Sequence of protein 1:
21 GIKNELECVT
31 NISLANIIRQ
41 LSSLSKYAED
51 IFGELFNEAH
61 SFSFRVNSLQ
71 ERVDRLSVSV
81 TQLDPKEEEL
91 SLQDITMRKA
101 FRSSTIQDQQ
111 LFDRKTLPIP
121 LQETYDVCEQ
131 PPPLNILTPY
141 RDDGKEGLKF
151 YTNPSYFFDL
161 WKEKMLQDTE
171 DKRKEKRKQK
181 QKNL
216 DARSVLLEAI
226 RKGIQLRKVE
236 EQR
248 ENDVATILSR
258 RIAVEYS

Sequence of protein 2:
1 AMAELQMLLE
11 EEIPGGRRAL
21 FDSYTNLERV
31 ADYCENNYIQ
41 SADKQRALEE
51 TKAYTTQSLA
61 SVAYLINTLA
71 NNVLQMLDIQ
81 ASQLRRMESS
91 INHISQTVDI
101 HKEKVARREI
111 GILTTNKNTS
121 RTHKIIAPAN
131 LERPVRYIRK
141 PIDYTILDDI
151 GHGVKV

These two protein chains interact to form a complex.

Contacts between the two chains:
Residue E88 in protein 1 contacts residue R108 in protein 2 (closest heavy-atom distance 2.7 Å).
Residue K86 in protein 1 is in contact with residue R108 in protein 2 (closest heavy-atom distance 3.6 Å).
Residue L69 in protein 1 contacts residue M87 in protein 2 (closest heavy-atom distance 3.8 Å).
Residue L41 in protein 1 interacts with residue S58 in protein 2 (closest heavy-atom distance 3.7 Å).
Residue F56 in protein 1 is in contact with residue R17 in protein 2 (closest heavy-atom distance 3.4 Å).
Residue R39 in protein 1 is in contact with residue A31 in protein 2 (closest heavy-atom distance 3.6 Å).
Residue A59 in protein 1 contacts residue Q80 in protein 2 (closest heavy-atom distance 2.9 Å).
Residue L41 in protein 1 interacts with residue L27 in protein 2 (closest heavy-atom distance 3.8 Å).
Residue K46 in protein 1 interacts with residue Y24 in protein 2 (closest heavy-atom distance 3.6 Å).
Residue E27 in protein 1 interacts with residue Q45 in protein 2 (closest heavy-atom distance 3.9 Å).
Residue V66 in protein 1 contacts residue Q83 in protein 2 (closest heavy-atom distance 3.8 Å).
Residue N31 in protein 1 contacts residue Y38 in protein 2 (closest heavy-atom distance 3.3 Å).
Residue V73 in protein 1 is in contact with residue I94 in protein 2 (closest heavy-atom distance 3.3 Å).
Residue R39 in protein 1 is in contact with residue D32 in protein 2 (closest heavy-atom distance 2.8 Å).
Residue A48 in protein 1 is in contact with residue L20 in protein 2 (closest heavy-atom distance 3.7 Å).
Residue F56 in protein 1 interacts with residue L9 in protein 2 (closest heavy-atom distance 3.5 Å).
Residue I38 in protein 1 is in contact with residue T55 in protein 2 (closest heavy-atom distance 3.6 Å).
Residue V80 in protein 1 contacts residue T97 in protein 2 (closest heavy-atom distance 3.4 Å).
Residue V80 in protein 1 contacts residue I94 in protein 2 (closest heavy-atom distance 3.8 Å).
Residue E27 in protein 1 interacts with residue Y38 in protein 2 (closest heavy-atom distance 2.9 Å).
Residue E27 in protein 1 contacts residue K44 in protein 2 (closest heavy-atom distance 3.6 Å).
Residue I38 in protein 1 is in contact with residue L27 in protein 2 (closest heavy-atom distance 3.4 Å).
Residue F52 in protein 1 interacts with residue L69 in protein 2 (closest heavy-atom distance 3.7 Å).
Residue F52 in protein 1 contacts residue L20 in protein 2 (closest heavy-atom distance 3.9 Å).
Residue E88 in protein 1 contacts residue H101 in protein 2 (closest heavy-atom distance 2.7 Å).
Residue R39 in protein 1 interacts with residue E35 in protein 2 (closest heavy-atom distance 2.8 Å).
Residue E49 in protein 1 contacts residue R17 in protein 2 (closest heavy-atom distance 2.8 Å).
Residue C28 in protein 1 interacts with residue Y38 in protein 2 (closest heavy-atom distance 3.5 Å).
Residue P85 in protein 1 interacts with residue H101 in protein 2 (closest heavy-atom distance 3.5 Å).
Residue S42 in protein 1 contacts residue Y24 in protein 2 (closest heavy-atom distance 2.6 Å).
Residue N31 in protein 1 contacts residue T51 in protein 2 (closest heavy-atom distance 2.7 Å).
Residue L83 in protein 1 contacts residue H101 in protein 2 (closest heavy-atom distance 3.7 Å).
Residue S45 in protein 1 contacts residue Y24 in protein 2 (closest heavy-atom distance 3.7 Å).
Residue S45 in protein 1 contacts residue V62 in protein 2 (closest heavy-atom distance 3.5 Å).
Residue S45 in protein 1 is in contact with residue L20 in protein 2 (closest heavy-atom distance 3.4 Å).
Residue I38 in protein 1 is in contact with residue V30 in protein 2 (closest heavy-atom distance 3.8 Å).
Residue S63 in protein 1 interacts with residue L9 in protein 2 (closest heavy-atom distance 3.4 Å).
Residue N31 in protein 1 interacts with residue L48 in protein 2 (closest heavy-atom distance 3.6 Å).
Residue F56 in protein 1 contacts residue I13 in protein 2 (closest heavy-atom distance 3.6 Å).
Residue I37 in protein 1 is in contact with residue T55 in protein 2 (closest heavy-atom distance 3.9 Å).
Residue N31 in protein 1 contacts residue C34 in protein 2 (closest heavy-atom distance 3.0 Å).
Residue F52 in protein 1 interacts with residue A70 in protein 2 (closest heavy-atom distance 3.6 Å).
Residue V73 in protein 1 interacts with residue I91 in protein 2 (closest heavy-atom distance 3.7 Å).
Residue G53 in protein 1 interacts with residue R17 in protein 2 (closest heavy-atom distance 3.5 Å).
Residue L41 in protein 1 interacts with residue L59 in protein 2 (closest heavy-atom distance 3.6 Å).
Residue D84 in protein 1 interacts with residue H101 in protein 2 (closest heavy-atom distance 3.7 Å).
Residue P85 in protein 1 is in contact with residue R108 in protein 2 (closest heavy-atom distance 2.7 Å).
Residue E49 in protein 1 contacts residue L20 in protein 2 (closest heavy-atom distance 3.5 Å).
Residue S77 in protein 1 contacts residue I94 in protein 2 (closest heavy-atom distance 3.4 Å).
Residue E27 in protein 1 interacts with residue L48 in protein 2 (closest heavy-atom distance 3.7 Å).
Residue V80 in protein 1 is in contact with residue V98 in protein 2 (closest heavy-atom distance 3.7 Å).
Residue F62 in protein 1 interacts with residue Q80 in protein 2 (closest heavy-atom distance 3.8 Å).
Residue A35 in protein 1 is in contact with residue A31 in protein 2 (closest heavy-atom distance 3.4 Å).
Residue S45 in protein 1 is in contact with residue S23 in protein 2 (closest heavy-atom distance 2.9 Å).
Residue H60 in protein 1 interacts with residue L9 in protein 2 (closest heavy-atom distance 3.8 Å).
Residue L41 in protein 1 interacts with residue V62 in protein 2 (closest heavy-atom distance 3.8 Å).
Residue L34 in protein 1 contacts residue T51 in protein 2 (closest heavy-atom distance 3.7 Å).
Residue Q70 in protein 1 contacts residue M87 in protein 2 (closest heavy-atom distance 3.6 Å).
Residue S63 in protein 1 is in contact with residue Q80 in protein 2 (closest heavy-atom distance 3.4 Å).
Residue A59 in protein 1 is in contact with residue M76 in protein 2 (closest heavy-atom distance 3.6 Å).